Sequence of the second protein:
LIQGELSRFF

Contacts between the two chains:
Residue M445 in the first protein interacts with residue F9 in the second protein (closest heavy-atom distance 3.8 Å).
Residue I441 in the first protein contacts residue L6 in the second protein (closest heavy-atom distance 4.1 Å).
Residue Y79 in the first protein is in contact with residue I2 in the second protein (closest heavy-atom distance 3.3 Å).
Residue I441 in the first protein interacts with residue F9 in the second protein (closest heavy-atom distance 4.2 Å).
Residue I82 in the first protein interacts with residue I2 in the second protein (closest heavy-atom distance 4.0 Å).
Residue Y79 in the first protein contacts residue R8 in the second protein (closest heavy-atom distance 3.3 Å).
Residue L48 in the first protein interacts with residue R8 in the second protein (closest heavy-atom distance 4.8 Å).
Residue Y79 in the first protein contacts residue F9 in the second protein (closest heavy-atom distance 3.6 Å).
Residue G78 in the first protein contacts residue E5 in the second protein (closest heavy-atom distance 4.9 Å).
Residue V80 in the first protein contacts residue I2 in the second protein (closest heavy-atom distance 4.5 Å).
Residue Y79 in the first protein is in contact with residue E5 in the second protein (closest heavy-atom distance 3.5 Å).
Residue E442 in the first protein contacts residue F9 in the second protein (closest heavy-atom distance 4.2 Å).
Residue R81 in the first protein contacts residue I2 in the second protein (closest heavy-atom distance 3.3 Å).
Residue M445 in the first protein interacts with residue F10 in the second protein (closest heavy-atom distance 5.0 Å).
Residue Y79 in the first protein is in contact with residue L6 in the second protein (closest heavy-atom distance 3.5 Å).
Residue R81 in the first protein is in contact with residue E5 in the second protein (closest heavy-atom distance 3.4 Å).

The following describes two proteins that form a bound complex.

Sequence of the first protein:
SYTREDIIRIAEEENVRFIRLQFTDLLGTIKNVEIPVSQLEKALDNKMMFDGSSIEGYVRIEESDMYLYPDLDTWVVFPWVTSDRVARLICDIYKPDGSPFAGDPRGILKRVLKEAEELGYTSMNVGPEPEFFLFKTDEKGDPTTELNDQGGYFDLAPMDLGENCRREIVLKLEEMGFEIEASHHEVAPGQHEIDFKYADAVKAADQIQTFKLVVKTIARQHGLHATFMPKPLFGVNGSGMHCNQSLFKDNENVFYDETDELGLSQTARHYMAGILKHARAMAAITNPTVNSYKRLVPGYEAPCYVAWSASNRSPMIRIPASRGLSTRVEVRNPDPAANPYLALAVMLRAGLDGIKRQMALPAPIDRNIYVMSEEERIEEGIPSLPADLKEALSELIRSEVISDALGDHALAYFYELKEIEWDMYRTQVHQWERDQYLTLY